These two protein chains interact to form a complex.

Sequence of protein 2:
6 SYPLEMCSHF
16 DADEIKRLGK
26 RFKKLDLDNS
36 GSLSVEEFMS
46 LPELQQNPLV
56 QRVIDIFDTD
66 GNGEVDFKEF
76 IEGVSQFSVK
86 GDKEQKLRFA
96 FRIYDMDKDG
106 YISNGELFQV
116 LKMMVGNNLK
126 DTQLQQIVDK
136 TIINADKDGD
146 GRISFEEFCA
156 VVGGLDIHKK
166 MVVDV

Sequence of protein 1:
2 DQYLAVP

Residue-level contacts at the interface:
Residue N123 in protein 2 interacts with residue V7 in protein 1 (closest heavy-atom distance 3.9 Å).
Residue G121 in protein 2 contacts residue Y4 in protein 1 (closest heavy-atom distance 4.2 Å).
Residue P53 in protein 2 contacts residue Y4 in protein 1 (closest heavy-atom distance 4.6 Å).
Residue Q51 in protein 2 contacts residue Q3 in protein 1 (closest heavy-atom distance 2.9 Å).
Residue M119 in protein 2 is in contact with residue Y4 in protein 1 (closest heavy-atom distance 3.2 Å).
Residue V120 in protein 2 interacts with residue L5 in protein 1 (closest heavy-atom distance 4.0 Å).
Residue N123 in protein 2 is in contact with residue A6 in protein 1 (closest heavy-atom distance 4.0 Å).
Residue P53 in protein 2 is in contact with residue Q3 in protein 1 (closest heavy-atom distance 3.9 Å).
Residue V120 in protein 2 is in contact with residue Y4 in protein 1 (closest heavy-atom distance 3.5 Å).
Residue N123 in protein 2 is in contact with residue Y4 in protein 1 (closest heavy-atom distance 3.7 Å).
Residue L124 in protein 2 interacts with residue V7 in protein 1 (closest heavy-atom distance 3.7 Å).
Residue L116 in protein 2 interacts with residue L5 in protein 1 (closest heavy-atom distance 4.3 Å).
Residue M119 in protein 2 is in contact with residue L5 in protein 1 (closest heavy-atom distance 2.5 Å).
Residue M118 in protein 2 is in contact with residue Y4 in protein 1 (closest heavy-atom distance 3.6 Å).
Residue N123 in protein 2 is in contact with residue L5 in protein 1 (closest heavy-atom distance 2.8 Å).